Sequence of chain B:
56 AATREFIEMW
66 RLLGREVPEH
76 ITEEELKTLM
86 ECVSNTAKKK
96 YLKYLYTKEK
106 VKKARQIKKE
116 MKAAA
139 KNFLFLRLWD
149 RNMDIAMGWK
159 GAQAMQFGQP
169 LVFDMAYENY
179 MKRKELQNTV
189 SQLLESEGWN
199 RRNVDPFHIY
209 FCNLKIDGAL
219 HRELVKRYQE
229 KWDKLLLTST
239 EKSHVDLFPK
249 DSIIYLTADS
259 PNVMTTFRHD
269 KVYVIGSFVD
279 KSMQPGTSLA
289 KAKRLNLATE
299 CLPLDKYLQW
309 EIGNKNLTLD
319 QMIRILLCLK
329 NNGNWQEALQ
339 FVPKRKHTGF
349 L

Residue-level contacts at the interface:
Residue F143 in chain B interacts with residue L217 in chain A (closest heavy-atom distance 3.9 Å).
Residue L144 in chain B is in contact with residue A97 in chain A (closest heavy-atom distance 3.9 Å).
Residue F143 in chain B is in contact with residue Q165 in chain A (closest heavy-atom distance 4.2 Å).
Residue F143 in chain B interacts with residue Q162 in chain A (closest heavy-atom distance 3.4 Å).
Residue N150 in chain B interacts with residue F216 in chain A (closest heavy-atom distance 3.9 Å).
Residue N140 in chain B interacts with residue R116 in chain A (closest heavy-atom distance 2.8 Å).
Residue L144 in chain B contacts residue V163 in chain A (closest heavy-atom distance 4.1 Å).
Residue L142 in chain B interacts with residue L206 in chain A (closest heavy-atom distance 3.7 Å).
Residue A154 in chain B contacts residue Q260 in chain A (closest heavy-atom distance 3.5 Å).
Residue L142 in chain B contacts residue A97 in chain A (closest heavy-atom distance 3.6 Å).
Residue K139 in chain B contacts residue R116 in chain A (closest heavy-atom distance 4.2 Å).
Residue N140 in chain B is in contact with residue A95 in chain A (closest heavy-atom distance 3.3 Å).
Residue F141 in chain B contacts residue V96 in chain A (closest heavy-atom distance 3.2 Å).
Residue N150 in chain B contacts residue Q260 in chain A (closest heavy-atom distance 3.5 Å).
Residue D148 in chain B is in contact with residue K212 in chain A (closest heavy-atom distance 4.1 Å).
Residue F143 in chain B is in contact with residue M259 in chain A (closest heavy-atom distance 4.7 Å).
Residue N140 in chain B contacts residue V96 in chain A (closest heavy-atom distance 3.8 Å).
Residue M151 in chain B interacts with residue F216 in chain A (closest heavy-atom distance 3.7 Å).
Residue N150 in chain B interacts with residue Q162 in chain A (closest heavy-atom distance 4.6 Å).
Residue I153 in chain B interacts with residue Q260 in chain A (closest heavy-atom distance 3.2 Å).
Residue F143 in chain B interacts with residue L200 in chain A (closest heavy-atom distance 3.6 Å).
Residue L142 in chain B is in contact with residue A95 in chain A (closest heavy-atom distance 3.7 Å).
Residue L144 in chain B is in contact with residue G164 in chain A (closest heavy-atom distance 3.9 Å).
Residue W157 in chain B interacts with residue Q260 in chain A (closest heavy-atom distance 4.5 Å).
Residue F141 in chain B interacts with residue A95 in chain A (closest heavy-atom distance 3.1 Å).
Residue L144 in chain B interacts with residue K99 in chain A (closest heavy-atom distance 4.2 Å).
Residue L144 in chain B interacts with residue S98 in chain A (closest heavy-atom distance 4.3 Å).
Residue F143 in chain B contacts residue L209 in chain A (closest heavy-atom distance 4.3 Å).
Residue W147 in chain B is in contact with residue F216 in chain A (closest heavy-atom distance 4.1 Å).
Residue F143 in chain B contacts residue L206 in chain A (closest heavy-atom distance 3.6 Å).
Residue N150 in chain B contacts residue P261 in chain A (closest heavy-atom distance 4.0 Å).
Residue L142 in chain B is in contact with residue Y168 in chain A (closest heavy-atom distance 4.1 Å).
Residue M151 in chain B is in contact with residue V213 in chain A (closest heavy-atom distance 4.9 Å).
Residue F143 in chain B contacts residue A97 in chain A (closest heavy-atom distance 3.9 Å).
Residue L142 in chain B is in contact with residue Q165 in chain A (closest heavy-atom distance 3.1 Å).
Residue W147 in chain B is in contact with residue K212 in chain A (closest heavy-atom distance 4.2 Å).
Residue M151 in chain B interacts with residue K212 in chain A (closest heavy-atom distance 3.5 Å).
Residue W147 in chain B is in contact with residue L217 in chain A (closest heavy-atom distance 4.0 Å).
Residue N140 in chain B interacts with residue I94 in chain A (closest heavy-atom distance 4.1 Å).
Residue W147 in chain B interacts with residue V213 in chain A (closest heavy-atom distance 3.4 Å).
Residue A154 in chain B is in contact with residue Q220 in chain A (closest heavy-atom distance 3.6 Å).
Residue W147 in chain B interacts with residue L209 in chain A (closest heavy-atom distance 4.8 Å).
Residue F141 in chain B is in contact with residue A97 in chain A (closest heavy-atom distance 3.1 Å).
Residue A154 in chain B contacts residue F216 in chain A (closest heavy-atom distance 4.1 Å).

Sequence of chain A:
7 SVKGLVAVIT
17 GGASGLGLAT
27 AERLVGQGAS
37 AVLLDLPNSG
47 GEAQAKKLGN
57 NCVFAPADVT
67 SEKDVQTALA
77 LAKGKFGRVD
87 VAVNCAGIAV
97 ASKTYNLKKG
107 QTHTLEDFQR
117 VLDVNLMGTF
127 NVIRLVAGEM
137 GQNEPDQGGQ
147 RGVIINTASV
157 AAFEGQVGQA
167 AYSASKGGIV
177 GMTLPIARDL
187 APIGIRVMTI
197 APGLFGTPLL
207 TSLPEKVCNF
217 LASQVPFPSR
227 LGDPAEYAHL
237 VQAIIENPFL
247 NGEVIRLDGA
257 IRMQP

These two protein chains interact to form a complex.